Sequence of chain A:
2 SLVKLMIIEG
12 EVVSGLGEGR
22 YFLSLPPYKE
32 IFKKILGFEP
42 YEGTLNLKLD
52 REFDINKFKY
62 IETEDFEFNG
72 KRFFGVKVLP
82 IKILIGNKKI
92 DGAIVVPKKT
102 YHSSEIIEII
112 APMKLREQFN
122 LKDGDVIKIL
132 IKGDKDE

This data describes a binding interaction between two proteins.

Residue-level contacts at the interface:
Residue I9 in chain B contacts residue S2 in chain A (closest heavy-atom distance 3.6 Å).
Residue I8 in chain B contacts residue V4 in chain A (closest heavy-atom distance 2.8 Å).
Residue K5 in chain B interacts with residue L6 in chain A (closest heavy-atom distance 3.5 Å).
Residue L3 in chain B contacts residue M7 in chain A (closest heavy-atom distance 4.2 Å).
Residue E10 in chain B is in contact with residue S2 in chain A (closest heavy-atom distance 2.9 Å).
Residue L6 in chain B contacts residue M7 in chain A (closest heavy-atom distance 5.0 Å).
Residue I9 in chain B is in contact with residue L3 in chain A (closest heavy-atom distance 4.0 Å).
Residue L6 in chain B interacts with residue V4 in chain A (closest heavy-atom distance 4.0 Å).
Residue S2 in chain B contacts residue E10 in chain A (closest heavy-atom distance 2.9 Å).
Residue S2 in chain B interacts with residue D51 in chain A (closest heavy-atom distance 2.8 Å).
Residue M7 in chain B contacts residue L3 in chain A (closest heavy-atom distance 4.2 Å).
Residue V4 in chain B contacts residue L6 in chain A (closest heavy-atom distance 4.0 Å).
Residue L3 in chain B contacts residue D51 in chain A (closest heavy-atom distance 5.0 Å).
Residue L3 in chain B is in contact with residue I8 in chain A (closest heavy-atom distance 3.2 Å).
Residue V4 in chain B interacts with residue M7 in chain A (closest heavy-atom distance 3.4 Å).
Residue L3 in chain B interacts with residue E10 in chain A (closest heavy-atom distance 5.0 Å).
Residue S2 in chain B contacts residue I8 in chain A (closest heavy-atom distance 4.1 Å).
Residue R52 in chain B contacts residue L3 in chain A (closest heavy-atom distance 3.5 Å).
Residue L6 in chain B contacts residue L6 in chain A (closest heavy-atom distance 2.8 Å).
Residue D51 in chain B is in contact with residue S2 in chain A (closest heavy-atom distance 2.8 Å).
Residue M7 in chain B is in contact with residue V4 in chain A (closest heavy-atom distance 3.4 Å).
Residue L6 in chain B interacts with residue I8 in chain A (closest heavy-atom distance 4.0 Å).
Residue E10 in chain B interacts with residue L3 in chain A (closest heavy-atom distance 5.0 Å).
Residue I8 in chain B is in contact with residue S2 in chain A (closest heavy-atom distance 4.1 Å).
Residue I8 in chain B is in contact with residue L3 in chain A (closest heavy-atom distance 3.2 Å).
Residue E138 in chain B contacts residue R52 in chain A (closest heavy-atom distance 2.5 Å).
Residue R52 in chain B interacts with residue E138 in chain A (closest heavy-atom distance 2.5 Å).
Residue L6 in chain B interacts with residue K5 in chain A (closest heavy-atom distance 3.5 Å).
Residue K5 in chain B interacts with residue M7 in chain A (closest heavy-atom distance 4.0 Å).
Residue M7 in chain B contacts residue K5 in chain A (closest heavy-atom distance 4.0 Å).
Residue S2 in chain B is in contact with residue I9 in chain A (closest heavy-atom distance 3.6 Å).
Residue D51 in chain B contacts residue L3 in chain A (closest heavy-atom distance 5.0 Å).
Residue L3 in chain B contacts residue I9 in chain A (closest heavy-atom distance 4.0 Å).
Residue V4 in chain B interacts with residue I8 in chain A (closest heavy-atom distance 2.8 Å).
Residue I8 in chain B contacts residue L6 in chain A (closest heavy-atom distance 4.0 Å).
Residue K5 in chain B is in contact with residue K5 in chain A (closest heavy-atom distance 4.8 Å).
Residue L3 in chain B contacts residue R52 in chain A (closest heavy-atom distance 3.5 Å).
Residue M7 in chain B contacts residue L6 in chain A (closest heavy-atom distance 5.0 Å).

Sequence of chain B:
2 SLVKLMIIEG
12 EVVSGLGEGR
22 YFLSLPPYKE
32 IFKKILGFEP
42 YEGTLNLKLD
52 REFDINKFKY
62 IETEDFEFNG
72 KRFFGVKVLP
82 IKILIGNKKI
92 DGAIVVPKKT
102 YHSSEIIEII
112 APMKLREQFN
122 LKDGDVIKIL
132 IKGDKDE